This data describes a binding interaction between two proteins.

Sequence of chain A:
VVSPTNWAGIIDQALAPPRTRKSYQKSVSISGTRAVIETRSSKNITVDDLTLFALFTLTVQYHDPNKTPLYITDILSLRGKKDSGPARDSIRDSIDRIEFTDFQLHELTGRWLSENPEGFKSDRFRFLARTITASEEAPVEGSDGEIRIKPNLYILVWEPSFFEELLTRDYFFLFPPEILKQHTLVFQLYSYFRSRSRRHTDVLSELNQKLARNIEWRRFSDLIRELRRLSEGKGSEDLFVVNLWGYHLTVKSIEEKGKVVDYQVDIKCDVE

Sequence of chain B:
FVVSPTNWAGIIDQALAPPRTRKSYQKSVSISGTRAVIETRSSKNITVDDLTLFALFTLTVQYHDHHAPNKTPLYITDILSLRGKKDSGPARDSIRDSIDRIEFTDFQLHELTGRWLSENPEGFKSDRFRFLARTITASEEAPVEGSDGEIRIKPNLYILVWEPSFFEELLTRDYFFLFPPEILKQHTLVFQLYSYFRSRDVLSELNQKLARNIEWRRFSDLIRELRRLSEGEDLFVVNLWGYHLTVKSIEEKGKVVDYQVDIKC

Residue-level contacts at the interface:
Residue T178 in chain A interacts with residue R171 in chain B (closest heavy-atom distance 2.9 Å).
Residue F167 in chain A is in contact with residue E184 in chain B (closest heavy-atom distance 3.1 Å).
Residue L175 in chain A is in contact with residue R173 in chain B (closest heavy-atom distance 2.8 Å).
Residue F167 in chain A is in contact with residue S182 in chain B (closest heavy-atom distance 2.8 Å).
Residue R171 in chain A contacts residue E145 in chain B (closest heavy-atom distance 2.8 Å).
Residue R171 in chain A is in contact with residue L175 in chain B (closest heavy-atom distance 3.1 Å).
Residue D170 in chain A is in contact with residue I179 in chain B (closest heavy-atom distance 3.5 Å).
Residue F167 in chain A is in contact with residue A185 in chain B (closest heavy-atom distance 3.4 Å).
Residue A185 in chain A contacts residue F167 in chain B (closest heavy-atom distance 3.5 Å).
Residue T180 in chain A contacts residue F167 in chain B (closest heavy-atom distance 3.4 Å).
Residue S169 in chain A contacts residue T180 in chain B (closest heavy-atom distance 2.8 Å).
Residue S169 in chain A contacts residue I179 in chain B (closest heavy-atom distance 3.4 Å).
Residue V31 in chain A interacts with residue R177 in chain B (closest heavy-atom distance 3.2 Å).
Residue K56 in chain A contacts residue E188 in chain B (closest heavy-atom distance 3.1 Å).
Residue A176 in chain A contacts residue R171 in chain B (closest heavy-atom distance 3.3 Å).
Residue G166 in chain A contacts residue S182 in chain B (closest heavy-atom distance 3.5 Å).
Residue R177 in chain A interacts with residue R171 in chain B (closest heavy-atom distance 3.3 Å).
Residue E193 in chain A interacts with residue E69 in chain B (closest heavy-atom distance 3.5 Å).
Residue E184 in chain A contacts residue F167 in chain B (closest heavy-atom distance 3.2 Å).
Residue F167 in chain A interacts with residue T180 in chain B (closest heavy-atom distance 3.3 Å).
Residue F146 in chain A contacts residue D148 in chain B (closest heavy-atom distance 3.4 Å).
Residue R173 in chain A interacts with residue D148 in chain B (closest heavy-atom distance 2.8 Å).
Residue D148 in chain A is in contact with residue F146 in chain B (closest heavy-atom distance 3.3 Å).
Residue E69 in chain A is in contact with residue E193 in chain B (closest heavy-atom distance 3.3 Å).
Residue I179 in chain A contacts residue S169 in chain B (closest heavy-atom distance 3.5 Å).
Residue T180 in chain A is in contact with residue S169 in chain B (closest heavy-atom distance 3.0 Å).
Residue E145 in chain A interacts with residue R171 in chain B (closest heavy-atom distance 3.1 Å).
Residue D170 in chain A interacts with residue T178 in chain B (closest heavy-atom distance 3.6 Å).
Residue E206 in chain A interacts with residue R177 in chain B (closest heavy-atom distance 3.5 Å).
Residue I194 in chain A interacts with residue E69 in chain B (closest heavy-atom distance 3.0 Å).
Residue K56 in chain A contacts residue G192 in chain B (closest heavy-atom distance 2.4 Å).
Residue F167 in chain A interacts with residue A181 in chain B (closest heavy-atom distance 3.3 Å).
Residue D170 in chain A interacts with residue R177 in chain B (closest heavy-atom distance 2.5 Å).
Residue R177 in chain A interacts with residue E206 in chain B (closest heavy-atom distance 3.6 Å).
Residue E69 in chain A interacts with residue I194 in chain B (closest heavy-atom distance 3.2 Å).
Residue T178 in chain A contacts residue D170 in chain B (closest heavy-atom distance 3.5 Å).
Residue R71 in chain A contacts residue E193 in chain B (closest heavy-atom distance 2.5 Å).
Residue I194 in chain A interacts with residue H152 in chain B (closest heavy-atom distance 3.5 Å).
Residue T180 in chain A is in contact with residue K168 in chain B (closest heavy-atom distance 3.3 Å).
Residue S208 in chain A is in contact with residue R177 in chain B (closest heavy-atom distance 2.8 Å).
Residue F146 in chain A contacts residue R171 in chain B (closest heavy-atom distance 3.4 Å).
Residue E193 in chain A is in contact with residue R71 in chain B (closest heavy-atom distance 3.3 Å).
Residue R177 in chain A contacts residue F30 in chain B (closest heavy-atom distance 3.5 Å).
Residue S182 in chain A interacts with residue F167 in chain B (closest heavy-atom distance 2.8 Å).
Residue A176 in chain A is in contact with residue R173 in chain B (closest heavy-atom distance 3.5 Å).
Residue Y54 in chain A contacts residue E193 in chain B (closest heavy-atom distance 3.1 Å).
Residue R177 in chain A is in contact with residue D170 in chain B (closest heavy-atom distance 2.9 Å).
Residue I194 in chain A interacts with residue K56 in chain B (closest heavy-atom distance 3.5 Å).
Residue K56 in chain A contacts residue I194 in chain B (closest heavy-atom distance 3.6 Å).
Residue R171 in chain A is in contact with residue R177 in chain B (closest heavy-atom distance 3.3 Å).
Residue R171 in chain A contacts residue R173 in chain B (closest heavy-atom distance 3.1 Å).
Residue R173 in chain A interacts with residue R173 in chain B (closest heavy-atom distance 3.1 Å).
Residue G192 in chain A interacts with residue K56 in chain B (closest heavy-atom distance 2.4 Å).
Residue R171 in chain A is in contact with residue T178 in chain B (closest heavy-atom distance 2.8 Å).
Residue S182 in chain A contacts residue G166 in chain B (closest heavy-atom distance 3.5 Å).
Residue K168 in chain A contacts residue T180 in chain B (closest heavy-atom distance 3.4 Å).
Residue L175 in chain A interacts with residue R171 in chain B (closest heavy-atom distance 3.3 Å).
Residue R177 in chain A contacts residue S208 in chain B (closest heavy-atom distance 2.8 Å).
Residue E193 in chain A interacts with residue Y54 in chain B (closest heavy-atom distance 3.4 Å).
Residue A181 in chain A contacts residue F167 in chain B (closest heavy-atom distance 3.5 Å).